Sequence of chain B:
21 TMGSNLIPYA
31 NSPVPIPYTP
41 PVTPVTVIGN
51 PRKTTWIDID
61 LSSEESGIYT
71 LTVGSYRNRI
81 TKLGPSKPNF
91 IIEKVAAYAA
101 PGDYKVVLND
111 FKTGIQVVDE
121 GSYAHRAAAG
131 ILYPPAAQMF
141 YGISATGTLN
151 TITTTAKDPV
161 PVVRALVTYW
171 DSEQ

These two protein chains interact to form a complex.

Sequence of chain A:
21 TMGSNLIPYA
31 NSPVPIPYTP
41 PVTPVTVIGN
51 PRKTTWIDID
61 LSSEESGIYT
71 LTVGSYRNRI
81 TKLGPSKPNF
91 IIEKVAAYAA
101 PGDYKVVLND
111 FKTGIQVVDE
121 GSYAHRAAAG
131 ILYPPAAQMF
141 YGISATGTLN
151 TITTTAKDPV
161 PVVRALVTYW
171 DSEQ

Contacts between the two chains:
Residue A136 in chain B interacts with residue P33 in chain A (closest heavy-atom distance 2.7 Å).
Residue I131 in chain B contacts residue I36 in chain A (closest heavy-atom distance 3.1 Å).
Residue P134 in chain B interacts with residue I36 in chain A (closest heavy-atom distance 3.0 Å).
Residue G130 in chain B interacts with residue P37 in chain A (closest heavy-atom distance 3.1 Å).
Residue V34 in chain B contacts residue P134 in chain A (closest heavy-atom distance 3.0 Å).
Residue Y98 in chain B contacts residue P40 in chain A (closest heavy-atom distance 2.8 Å).
Residue N31 in chain B interacts with residue P135 in chain A (closest heavy-atom distance 3.2 Å).
Residue Y133 in chain B interacts with residue P35 in chain A (closest heavy-atom distance 2.7 Å).
Residue Y38 in chain B interacts with residue W56 in chain A (closest heavy-atom distance 3.3 Å).
Residue Y38 in chain B interacts with residue I131 in chain A (closest heavy-atom distance 3.4 Å).
Residue P40 in chain B interacts with residue A96 in chain A (closest heavy-atom distance 3.3 Å).
Residue L132 in chain B is in contact with residue I36 in chain A (closest heavy-atom distance 1.7 Å).
Residue I131 in chain B interacts with residue P35 in chain A (closest heavy-atom distance 3.5 Å).
Residue P33 in chain B contacts residue A136 in chain A (closest heavy-atom distance 2.7 Å).
Residue P35 in chain B interacts with residue Y133 in chain A (closest heavy-atom distance 2.7 Å).
Residue G130 in chain B contacts residue Y38 in chain A (closest heavy-atom distance 3.3 Å).
Residue Y38 in chain B contacts residue K94 in chain A (closest heavy-atom distance 3.2 Å).
Residue I36 in chain B interacts with residue L132 in chain A (closest heavy-atom distance 1.7 Å).
Residue A137 in chain B is in contact with residue V34 in chain A (closest heavy-atom distance 3.4 Å).
Residue A96 in chain B contacts residue P40 in chain A (closest heavy-atom distance 3.3 Å).
Residue V34 in chain B is in contact with residue A137 in chain A (closest heavy-atom distance 3.4 Å).
Residue P40 in chain B is in contact with residue Y98 in chain A (closest heavy-atom distance 2.8 Å).
Residue P44 in chain B interacts with residue R164 in chain A (closest heavy-atom distance 3.1 Å).
Residue R164 in chain B interacts with residue P44 in chain A (closest heavy-atom distance 3.1 Å).
Residue A136 in chain B contacts residue S32 in chain A (closest heavy-atom distance 2.7 Å).
Residue M22 in chain B contacts residue K94 in chain A (closest heavy-atom distance 2.9 Å).
Residue S32 in chain B contacts residue A136 in chain A (closest heavy-atom distance 2.7 Å).
Residue K94 in chain B is in contact with residue M22 in chain A (closest heavy-atom distance 2.9 Å).
Residue L83 in chain B interacts with residue G49 in chain A (closest heavy-atom distance 3.5 Å).
Residue A137 in chain B contacts residue P35 in chain A (closest heavy-atom distance 3.5 Å).
Residue L132 in chain B contacts residue P35 in chain A (closest heavy-atom distance 2.5 Å).
Residue P33 in chain B is in contact with residue A137 in chain A (closest heavy-atom distance 3.1 Å).
Residue P135 in chain B contacts residue Y29 in chain A (closest heavy-atom distance 3.0 Å).
Residue P134 in chain B interacts with residue V34 in chain A (closest heavy-atom distance 3.0 Å).
Residue A136 in chain B interacts with residue N31 in chain A (closest heavy-atom distance 2.5 Å).
Residue G49 in chain B contacts residue L83 in chain A (closest heavy-atom distance 3.5 Å).
Residue P51 in chain B is in contact with residue K53 in chain A (closest heavy-atom distance 3.5 Å).
Residue Y38 in chain B interacts with residue G130 in chain A (closest heavy-atom distance 3.3 Å).
Residue P35 in chain B interacts with residue A137 in chain A (closest heavy-atom distance 3.5 Å).
Residue Y29 in chain B contacts residue P135 in chain A (closest heavy-atom distance 3.0 Å).
Residue A30 in chain B contacts residue P134 in chain A (closest heavy-atom distance 3.6 Å).
Residue P41 in chain B is in contact with residue Y98 in chain A (closest heavy-atom distance 3.1 Å).
Residue P37 in chain B interacts with residue G130 in chain A (closest heavy-atom distance 3.1 Å).
Residue A137 in chain B interacts with residue S32 in chain A (closest heavy-atom distance 2.8 Å).
Residue G84 in chain B interacts with residue G84 in chain A (closest heavy-atom distance 3.6 Å).
Residue N31 in chain B is in contact with residue A136 in chain A (closest heavy-atom distance 2.5 Å).
Residue W56 in chain B interacts with residue Y38 in chain A (closest heavy-atom distance 3.3 Å).
Residue K94 in chain B is in contact with residue Y38 in chain A (closest heavy-atom distance 3.2 Å).
Residue I131 in chain B interacts with residue Y38 in chain A (closest heavy-atom distance 3.4 Å).
Residue I36 in chain B is in contact with residue I131 in chain A (closest heavy-atom distance 3.1 Å).
Residue P35 in chain B contacts residue L132 in chain A (closest heavy-atom distance 2.5 Å).
Residue Y98 in chain B contacts residue P41 in chain A (closest heavy-atom distance 3.1 Å).
Residue P135 in chain B interacts with residue N31 in chain A (closest heavy-atom distance 3.2 Å).
Residue S32 in chain B is in contact with residue A137 in chain A (closest heavy-atom distance 2.8 Å).
Residue K53 in chain B contacts residue P51 in chain A (closest heavy-atom distance 3.5 Å).
Residue I36 in chain B is in contact with residue P134 in chain A (closest heavy-atom distance 3.0 Å).
Residue P134 in chain B is in contact with residue P35 in chain A (closest heavy-atom distance 3.1 Å).
Residue A137 in chain B is in contact with residue P33 in chain A (closest heavy-atom distance 3.1 Å).
Residue P35 in chain B is in contact with residue P134 in chain A (closest heavy-atom distance 3.1 Å).
Residue P35 in chain B interacts with residue I131 in chain A (closest heavy-atom distance 3.5 Å).